Sequence of chain B:
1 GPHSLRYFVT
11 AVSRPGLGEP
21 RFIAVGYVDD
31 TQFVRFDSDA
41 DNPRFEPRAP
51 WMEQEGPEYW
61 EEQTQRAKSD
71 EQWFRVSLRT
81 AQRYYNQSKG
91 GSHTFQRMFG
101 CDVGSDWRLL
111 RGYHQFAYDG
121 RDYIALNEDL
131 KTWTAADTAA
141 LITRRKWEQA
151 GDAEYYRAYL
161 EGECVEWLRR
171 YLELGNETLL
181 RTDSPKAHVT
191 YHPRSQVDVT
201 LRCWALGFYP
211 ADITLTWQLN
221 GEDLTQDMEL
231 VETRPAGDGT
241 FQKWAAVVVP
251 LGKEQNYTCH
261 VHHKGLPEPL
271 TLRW

Contacts between the two chains:
Residue R66 in chain B contacts residue Y1 in chain A (closest heavy-atom distance 3.4 Å).
Residue Y59 in chain B contacts residue Y1 in chain A (closest heavy-atom distance 3.5 Å).
Residue A67 in chain B is in contact with residue Y2 in chain A (closest heavy-atom distance 4.2 Å).
Residue L5 in chain B is in contact with residue Y1 in chain A (closest heavy-atom distance 3.5 Å).
Residue Y7 in chain B contacts residue Y1 in chain A (closest heavy-atom distance 3.1 Å).
Residue F95 in chain B contacts residue I9 in chain A (closest heavy-atom distance 3.7 Å).
Residue R66 in chain B contacts residue Y2 in chain A (closest heavy-atom distance 2.9 Å).
Residue F116 in chain B contacts residue I5 in chain A (closest heavy-atom distance 3.8 Å).
Residue S77 in chain B contacts residue I9 in chain A (closest heavy-atom distance 3.5 Å).
Residue R66 in chain B interacts with residue S3 in chain A (closest heavy-atom distance 4.3 Å).
Residue F99 in chain B interacts with residue Y2 in chain A (closest heavy-atom distance 3.7 Å).
Residue D70 in chain B contacts residue I4 in chain A (closest heavy-atom distance 3.2 Å).
Residue W73 in chain B is in contact with residue H7 in chain A (closest heavy-atom distance 3.7 Å).
Residue Y155 in chain B contacts residue S3 in chain A (closest heavy-atom distance 4.3 Å).
Residue Y155 in chain B interacts with residue P6 in chain A (closest heavy-atom distance 3.8 Å).
Residue R66 in chain B is in contact with residue I4 in chain A (closest heavy-atom distance 3.3 Å).
Residue Y159 in chain B interacts with residue S3 in chain A (closest heavy-atom distance 3.5 Å).
Residue F22 in chain B interacts with residue Y2 in chain A (closest heavy-atom distance 4.0 Å).
Residue W147 in chain B interacts with residue I9 in chain A (closest heavy-atom distance 3.6 Å).
Residue D152 in chain B is in contact with residue P6 in chain A (closest heavy-atom distance 4.1 Å).
Residue S77 in chain B contacts residue S8 in chain A (closest heavy-atom distance 3.6 Å).
Residue A150 in chain B contacts residue H7 in chain A (closest heavy-atom distance 3.6 Å).
Residue T80 in chain B interacts with residue I9 in chain A (closest heavy-atom distance 3.5 Å).
Residue F45 in chain B interacts with residue Y2 in chain A (closest heavy-atom distance 3.5 Å).
Residue R97 in chain B interacts with residue Y2 in chain A (closest heavy-atom distance 3.7 Å).
Residue Y7 in chain B contacts residue Y2 in chain A (closest heavy-atom distance 3.4 Å).
Residue D70 in chain B contacts residue Y2 in chain A (closest heavy-atom distance 2.9 Å).
Residue Y159 in chain B is in contact with residue Y1 in chain A (closest heavy-atom distance 2.5 Å).
Residue Y155 in chain B interacts with residue I4 in chain A (closest heavy-atom distance 3.2 Å).
Residue A81 in chain B contacts residue I9 in chain A (closest heavy-atom distance 4.0 Å).
Residue E62 in chain B is in contact with residue Y1 in chain A (closest heavy-atom distance 3.3 Å).
Residue D152 in chain B is in contact with residue H7 in chain A (closest heavy-atom distance 2.5 Å).
Residue V76 in chain B is in contact with residue S8 in chain A (closest heavy-atom distance 3.6 Å).
Residue D70 in chain B contacts residue I5 in chain A (closest heavy-atom distance 2.8 Å).
Residue W73 in chain B interacts with residue P6 in chain A (closest heavy-atom distance 3.6 Å).
Residue R97 in chain B contacts residue I5 in chain A (closest heavy-atom distance 3.5 Å).
Residue Y156 in chain B interacts with residue I5 in chain A (closest heavy-atom distance 3.3 Å).
Residue V9 in chain B contacts residue Y2 in chain A (closest heavy-atom distance 3.5 Å).
Residue T80 in chain B is in contact with residue S8 in chain A (closest heavy-atom distance 3.1 Å).
Residue Y156 in chain B interacts with residue P6 in chain A (closest heavy-atom distance 3.3 Å).
Residue Y156 in chain B interacts with residue I4 in chain A (closest heavy-atom distance 3.9 Å).
Residue A24 in chain B is in contact with residue Y2 in chain A (closest heavy-atom distance 3.9 Å).
Residue D70 in chain B interacts with residue S3 in chain A (closest heavy-atom distance 4.0 Å).
Residue F74 in chain B contacts residue I5 in chain A (closest heavy-atom distance 3.6 Å).
Residue S69 in chain B contacts residue I4 in chain A (closest heavy-atom distance 4.0 Å).
Residue Y123 in chain B is in contact with residue I9 in chain A (closest heavy-atom distance 3.9 Å).
Residue F99 in chain B contacts residue S3 in chain A (closest heavy-atom distance 3.7 Å).
Residue Q63 in chain B contacts residue Y2 in chain A (closest heavy-atom distance 3.0 Å).
Residue T143 in chain B contacts residue I9 in chain A (closest heavy-atom distance 2.5 Å).
Residue Y171 in chain B is in contact with residue Y1 in chain A (closest heavy-atom distance 2.8 Å).
Residue E163 in chain B contacts residue Y1 in chain A (closest heavy-atom distance 3.6 Å).
Residue W73 in chain B interacts with residue I5 in chain A (closest heavy-atom distance 3.8 Å).
Residue Q63 in chain B interacts with residue Y1 in chain A (closest heavy-atom distance 3.2 Å).
Residue W147 in chain B is in contact with residue S8 in chain A (closest heavy-atom distance 3.1 Å).
Residue R97 in chain B interacts with residue I4 in chain A (closest heavy-atom distance 4.0 Å).
Residue W73 in chain B interacts with residue S8 in chain A (closest heavy-atom distance 3.4 Å).
Residue R97 in chain B contacts residue S3 in chain A (closest heavy-atom distance 2.8 Å).
Residue W147 in chain B is in contact with residue H7 in chain A (closest heavy-atom distance 3.5 Å).
Residue Y84 in chain B contacts residue I9 in chain A (closest heavy-atom distance 2.9 Å).
Residue W167 in chain B interacts with residue Y1 in chain A (closest heavy-atom distance 3.4 Å).

These two protein chains interact to form a complex.

Sequence of chain A:
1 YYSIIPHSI